Sequence of protein 1:
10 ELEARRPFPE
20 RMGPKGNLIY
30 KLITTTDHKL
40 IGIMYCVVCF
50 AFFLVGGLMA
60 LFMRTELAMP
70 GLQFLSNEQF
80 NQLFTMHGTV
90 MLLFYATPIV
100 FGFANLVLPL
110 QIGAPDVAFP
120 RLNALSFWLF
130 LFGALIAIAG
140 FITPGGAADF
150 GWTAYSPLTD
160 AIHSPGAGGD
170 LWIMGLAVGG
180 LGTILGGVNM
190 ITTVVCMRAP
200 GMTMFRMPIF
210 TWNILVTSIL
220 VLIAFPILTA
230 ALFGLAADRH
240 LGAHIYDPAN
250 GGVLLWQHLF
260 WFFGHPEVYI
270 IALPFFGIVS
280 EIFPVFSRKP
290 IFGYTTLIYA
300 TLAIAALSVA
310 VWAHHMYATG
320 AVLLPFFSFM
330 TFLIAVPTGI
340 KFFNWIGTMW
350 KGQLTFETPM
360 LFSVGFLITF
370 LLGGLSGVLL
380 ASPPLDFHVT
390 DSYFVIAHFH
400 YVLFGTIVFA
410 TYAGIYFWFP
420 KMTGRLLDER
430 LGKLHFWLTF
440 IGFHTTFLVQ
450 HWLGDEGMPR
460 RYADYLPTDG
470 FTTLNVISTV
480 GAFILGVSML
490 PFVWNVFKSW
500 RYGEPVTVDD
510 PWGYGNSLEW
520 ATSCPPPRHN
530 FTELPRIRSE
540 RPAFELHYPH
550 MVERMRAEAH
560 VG

Sequence of protein 2:
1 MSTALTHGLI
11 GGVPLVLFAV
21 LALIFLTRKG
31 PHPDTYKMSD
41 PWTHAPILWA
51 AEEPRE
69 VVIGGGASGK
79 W

The following describes two proteins that form a bound complex.

Residue-level contacts at the interface:
Residue R14 in protein 1 interacts with residue W49 in protein 2 (closest heavy-atom distance 3.3 Å).
Residue L433 in protein 1 interacts with residue F18 in protein 2 (closest heavy-atom distance 4.3 Å).
Residue L11 in protein 1 contacts residue P46 in protein 2 (closest heavy-atom distance 4.7 Å).
Residue T472 in protein 1 contacts residue M1 in protein 2 (closest heavy-atom distance 3.7 Å).
Residue K432 in protein 1 interacts with residue F25 in protein 2 (closest heavy-atom distance 4.1 Å).
Residue V475 in protein 1 contacts residue L9 in protein 2 (closest heavy-atom distance 4.4 Å).
Residue V479 in protein 1 interacts with residue P14 in protein 2 (closest heavy-atom distance 3.7 Å).
Residue M68 in protein 1 is in contact with residue T6 in protein 2 (closest heavy-atom distance 3.8 Å).
Residue L433 in protein 1 interacts with residue A22 in protein 2 (closest heavy-atom distance 3.6 Å).
Residue L437 in protein 1 is in contact with residue L17 in protein 2 (closest heavy-atom distance 3.9 Å).
Residue T471 in protein 1 contacts residue M1 in protein 2 (closest heavy-atom distance 3.9 Å).
Residue L437 in protein 1 contacts residue L21 in protein 2 (closest heavy-atom distance 3.7 Å).
Residue P16 in protein 1 is in contact with residue W49 in protein 2 (closest heavy-atom distance 3.5 Å).
Residue E503 in protein 1 contacts residue H32 in protein 2 (closest heavy-atom distance 2.8 Å).
Residue R15 in protein 1 contacts residue E52 in protein 2 (closest heavy-atom distance 3.4 Å).
Residue V479 in protein 1 interacts with residue L9 in protein 2 (closest heavy-atom distance 3.7 Å).
Residue A13 in protein 1 is in contact with residue A50 in protein 2 (closest heavy-atom distance 3.7 Å).
Residue V486 in protein 1 interacts with residue P14 in protein 2 (closest heavy-atom distance 4.1 Å).
Residue I483 in protein 1 contacts residue L17 in protein 2 (closest heavy-atom distance 3.8 Å).
Residue W436 in protein 1 is in contact with residue L21 in protein 2 (closest heavy-atom distance 4.0 Å).
Residue A13 in protein 1 is in contact with residue L48 in protein 2 (closest heavy-atom distance 3.8 Å).
Residue L433 in protein 1 interacts with residue L26 in protein 2 (closest heavy-atom distance 3.7 Å).
Residue R15 in protein 1 is in contact with residue W49 in protein 2 (closest heavy-atom distance 4.2 Å).
Residue L437 in protein 1 contacts residue F18 in protein 2 (closest heavy-atom distance 3.6 Å).
Residue K432 in protein 1 is in contact with residue R28 in protein 2 (closest heavy-atom distance 4.3 Å).
Residue M68 in protein 1 contacts residue H7 in protein 2 (closest heavy-atom distance 3.5 Å).
Residue L433 in protein 1 is in contact with residue L21 in protein 2 (closest heavy-atom distance 3.5 Å).
Residue R15 in protein 1 interacts with residue A51 in protein 2 (closest heavy-atom distance 4.3 Å).
Residue E12 in protein 1 contacts residue L48 in protein 2 (closest heavy-atom distance 3.8 Å).
Residue A67 in protein 1 is in contact with residue I10 in protein 2 (closest heavy-atom distance 4.7 Å).
Residue M68 in protein 1 is in contact with residue T3 in protein 2 (closest heavy-atom distance 3.4 Å).
Residue R429 in protein 1 contacts residue L26 in protein 2 (closest heavy-atom distance 3.5 Å).
Residue D427 in protein 1 contacts residue P31 in protein 2 (closest heavy-atom distance 4.5 Å).
Residue R14 in protein 1 is in contact with residue L48 in protein 2 (closest heavy-atom distance 3.5 Å).
Residue I440 in protein 1 is in contact with residue L21 in protein 2 (closest heavy-atom distance 4.2 Å).
Residue V475 in protein 1 contacts residue T6 in protein 2 (closest heavy-atom distance 3.3 Å).
Residue R429 in protein 1 contacts residue R28 in protein 2 (closest heavy-atom distance 2.5 Å).
Residue V486 in protein 1 is in contact with residue F18 in protein 2 (closest heavy-atom distance 4.1 Å).
Residue R429 in protein 1 contacts residue F25 in protein 2 (closest heavy-atom distance 3.5 Å).
Residue R14 in protein 1 contacts residue A50 in protein 2 (closest heavy-atom distance 2.8 Å).
Residue V475 in protein 1 interacts with residue I10 in protein 2 (closest heavy-atom distance 4.1 Å).
Residue F482 in protein 1 contacts residue I10 in protein 2 (closest heavy-atom distance 3.6 Å).
Residue P490 in protein 1 interacts with residue F18 in protein 2 (closest heavy-atom distance 3.9 Å).
Residue R429 in protein 1 contacts residue G30 in protein 2 (closest heavy-atom distance 3.5 Å).
Residue V479 in protein 1 interacts with residue I10 in protein 2 (closest heavy-atom distance 3.8 Å).
Residue L11 in protein 1 interacts with residue L48 in protein 2 (closest heavy-atom distance 3.7 Å).
Residue I483 in protein 1 is in contact with residue P14 in protein 2 (closest heavy-atom distance 3.5 Å).
Residue L430 in protein 1 contacts residue L26 in protein 2 (closest heavy-atom distance 4.1 Å).
Residue V479 in protein 1 interacts with residue V13 in protein 2 (closest heavy-atom distance 3.7 Å).
Residue P16 in protein 1 contacts residue A50 in protein 2 (closest heavy-atom distance 4.0 Å).
Residue A67 in protein 1 interacts with residue T6 in protein 2 (closest heavy-atom distance 3.9 Å).
Residue R15 in protein 1 is in contact with residue A50 in protein 2 (closest heavy-atom distance 3.9 Å).
Residue R429 in protein 1 contacts residue K29 in protein 2 (closest heavy-atom distance 4.0 Å).
Residue L433 in protein 1 interacts with residue F25 in protein 2 (closest heavy-atom distance 4.5 Å).
Residue T478 in protein 1 contacts residue I10 in protein 2 (closest heavy-atom distance 3.7 Å).
Residue E428 in protein 1 interacts with residue P31 in protein 2 (closest heavy-atom distance 4.7 Å).
Residue I483 in protein 1 is in contact with residue V13 in protein 2 (closest heavy-atom distance 4.5 Å).
Residue I440 in protein 1 is in contact with residue L17 in protein 2 (closest heavy-atom distance 3.8 Å).
Residue W436 in protein 1 interacts with residue F25 in protein 2 (closest heavy-atom distance 3.4 Å).
Residue F482 in protein 1 contacts residue P14 in protein 2 (closest heavy-atom distance 3.4 Å).